This data describes a binding interaction between two proteins.

Contacts between the two chains:
Residue Y130 in protein 2 contacts residue V61 in protein 1 (closest heavy-atom distance 3.6 Å).
Residue G67 in protein 2 interacts with residue G67 in protein 1 (closest heavy-atom distance 4.8 Å).
Residue K66 in protein 2 interacts with residue T70 in protein 1 (closest heavy-atom distance 5.0 Å).
Residue Y130 in protein 2 interacts with residue D62 in protein 1 (closest heavy-atom distance 4.8 Å).
Residue G67 in protein 2 interacts with residue N66 in protein 1 (closest heavy-atom distance 3.4 Å).
Residue K66 in protein 2 contacts residue G69 in protein 1 (closest heavy-atom distance 3.4 Å).
Residue G67 in protein 2 contacts residue D68 in protein 1 (closest heavy-atom distance 3.0 Å).
Residue L124 in protein 2 interacts with residue D62 in protein 1 (closest heavy-atom distance 3.9 Å).
Residue L124 in protein 2 interacts with residue V61 in protein 1 (closest heavy-atom distance 3.7 Å).
Residue G69 in protein 2 contacts residue L60 in protein 1 (closest heavy-atom distance 4.6 Å).
Residue P101 in protein 2 contacts residue L60 in protein 1 (closest heavy-atom distance 5.0 Å).
Residue L128 in protein 2 contacts residue L60 in protein 1 (closest heavy-atom distance 4.3 Å).
Residue S68 in protein 2 is in contact with residue N66 in protein 1 (closest heavy-atom distance 3.1 Å).
Residue L128 in protein 2 is in contact with residue R64 in protein 1 (closest heavy-atom distance 3.5 Å).
Residue K123 in protein 2 is in contact with residue D62 in protein 1 (closest heavy-atom distance 4.8 Å).
Residue P101 in protein 2 interacts with residue V61 in protein 1 (closest heavy-atom distance 3.8 Å).
Residue S68 in protein 2 interacts with residue D68 in protein 1 (closest heavy-atom distance 4.8 Å).
Residue G67 in protein 2 interacts with residue G69 in protein 1 (closest heavy-atom distance 4.2 Å).
Residue T102 in protein 2 interacts with residue L60 in protein 1 (closest heavy-atom distance 3.6 Å).
Residue T102 in protein 2 is in contact with residue V61 in protein 1 (closest heavy-atom distance 3.9 Å).
Residue R127 in protein 2 is in contact with residue D68 in protein 1 (closest heavy-atom distance 3.8 Å).
Residue S103 in protein 2 interacts with residue V61 in protein 1 (closest heavy-atom distance 4.7 Å).
Residue N72 in protein 2 contacts residue L60 in protein 1 (closest heavy-atom distance 3.3 Å).
Residue R127 in protein 2 contacts residue R64 in protein 1 (closest heavy-atom distance 3.4 Å).
Residue F104 in protein 2 is in contact with residue V61 in protein 1 (closest heavy-atom distance 4.2 Å).
Residue Y130 in protein 2 interacts with residue L60 in protein 1 (closest heavy-atom distance 3.7 Å).
Residue L128 in protein 2 interacts with residue N66 in protein 1 (closest heavy-atom distance 3.9 Å).
Residue G67 in protein 2 is in contact with residue T70 in protein 1 (closest heavy-atom distance 3.3 Å).
Residue T73 in protein 2 contacts residue L60 in protein 1 (closest heavy-atom distance 3.9 Å).
Residue G69 in protein 2 is in contact with residue N66 in protein 1 (closest heavy-atom distance 4.6 Å).

Sequence of protein 1:
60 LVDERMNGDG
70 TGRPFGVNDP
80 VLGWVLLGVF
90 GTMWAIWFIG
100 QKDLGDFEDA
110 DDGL

Sequence of protein 2:
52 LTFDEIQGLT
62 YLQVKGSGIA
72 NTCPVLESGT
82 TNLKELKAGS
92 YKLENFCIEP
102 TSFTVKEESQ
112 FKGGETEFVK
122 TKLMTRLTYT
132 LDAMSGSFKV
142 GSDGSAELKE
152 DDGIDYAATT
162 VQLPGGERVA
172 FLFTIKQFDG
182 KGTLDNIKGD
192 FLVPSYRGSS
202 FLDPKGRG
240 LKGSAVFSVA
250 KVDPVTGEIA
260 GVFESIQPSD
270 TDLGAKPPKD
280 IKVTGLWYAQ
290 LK